Sequence of chain B:
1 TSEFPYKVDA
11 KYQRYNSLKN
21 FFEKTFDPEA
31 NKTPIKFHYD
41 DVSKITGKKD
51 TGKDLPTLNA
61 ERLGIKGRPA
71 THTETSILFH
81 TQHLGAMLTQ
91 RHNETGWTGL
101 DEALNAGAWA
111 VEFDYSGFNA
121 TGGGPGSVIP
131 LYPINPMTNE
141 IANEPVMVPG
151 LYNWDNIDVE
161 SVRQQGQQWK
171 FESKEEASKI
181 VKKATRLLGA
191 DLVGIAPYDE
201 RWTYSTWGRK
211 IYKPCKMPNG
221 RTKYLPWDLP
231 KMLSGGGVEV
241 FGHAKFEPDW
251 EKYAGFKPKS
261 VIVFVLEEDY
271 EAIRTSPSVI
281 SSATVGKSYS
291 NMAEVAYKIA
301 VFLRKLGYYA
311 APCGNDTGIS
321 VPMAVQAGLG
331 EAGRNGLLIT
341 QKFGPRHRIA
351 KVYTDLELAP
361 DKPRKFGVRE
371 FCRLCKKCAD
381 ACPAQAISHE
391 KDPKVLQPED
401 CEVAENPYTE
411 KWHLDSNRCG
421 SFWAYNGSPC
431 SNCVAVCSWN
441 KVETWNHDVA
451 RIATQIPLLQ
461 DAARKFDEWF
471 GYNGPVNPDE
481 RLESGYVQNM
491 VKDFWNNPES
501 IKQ

This data describes a binding interaction between two proteins.

Sequence of chain A:
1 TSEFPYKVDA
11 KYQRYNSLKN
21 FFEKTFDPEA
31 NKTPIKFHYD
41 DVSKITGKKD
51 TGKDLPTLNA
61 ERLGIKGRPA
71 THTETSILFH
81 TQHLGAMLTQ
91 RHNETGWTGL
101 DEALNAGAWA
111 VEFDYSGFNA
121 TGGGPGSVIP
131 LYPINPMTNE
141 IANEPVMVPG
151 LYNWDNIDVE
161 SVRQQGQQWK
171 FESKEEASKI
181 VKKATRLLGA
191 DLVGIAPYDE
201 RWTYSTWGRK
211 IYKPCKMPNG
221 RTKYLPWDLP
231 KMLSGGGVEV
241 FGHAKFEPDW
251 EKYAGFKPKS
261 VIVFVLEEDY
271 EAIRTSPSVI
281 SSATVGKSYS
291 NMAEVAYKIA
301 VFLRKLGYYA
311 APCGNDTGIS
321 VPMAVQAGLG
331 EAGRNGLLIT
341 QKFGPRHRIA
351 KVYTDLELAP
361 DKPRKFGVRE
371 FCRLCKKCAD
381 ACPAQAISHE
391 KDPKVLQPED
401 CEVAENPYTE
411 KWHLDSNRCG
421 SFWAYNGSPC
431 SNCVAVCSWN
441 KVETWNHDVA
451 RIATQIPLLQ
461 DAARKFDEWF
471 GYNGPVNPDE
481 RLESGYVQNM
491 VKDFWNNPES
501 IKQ

Contacts between the two chains:
Residue I180 in chain B contacts residue W495 in chain A (closest heavy-atom distance 3.5 Å).
Residue D155 in chain B interacts with residue I141 in chain A (closest heavy-atom distance 3.6 Å).
Residue A106 in chain B is in contact with residue V301 in chain A (closest heavy-atom distance 3.6 Å).
Residue Y115 in chain B is in contact with residue G150 in chain A (closest heavy-atom distance 2.8 Å).
Residue Y115 in chain B contacts residue L151 in chain A (closest heavy-atom distance 3.6 Å).
Residue W495 in chain B interacts with residue I180 in chain A (closest heavy-atom distance 3.5 Å).
Residue I141 in chain B contacts residue D155 in chain A (closest heavy-atom distance 3.6 Å).
Residue F246 in chain B contacts residue P136 in chain A (closest heavy-atom distance 3.4 Å).
Residue P149 in chain B is in contact with residue Y132 in chain A (closest heavy-atom distance 3.1 Å).
Residue N497 in chain B interacts with residue K183 in chain A (closest heavy-atom distance 2.8 Å).
Residue L187 in chain B is in contact with residue K287 in chain A (closest heavy-atom distance 3.2 Å).
Residue R221 in chain B is in contact with residue D155 in chain A (closest heavy-atom distance 2.6 Å).
Residue P133 in chain B contacts residue M147 in chain A (closest heavy-atom distance 3.3 Å).
Residue F302 in chain B contacts residue L104 in chain A (closest heavy-atom distance 3.4 Å).
Residue F246 in chain B interacts with residue M137 in chain A (closest heavy-atom distance 3.2 Å).
Residue P149 in chain B interacts with residue Y115 in chain A (closest heavy-atom distance 3.2 Å).
Residue L100 in chain B is in contact with residue I180 in chain A (closest heavy-atom distance 3.5 Å).
Residue S290 in chain B contacts residue K298 in chain A (closest heavy-atom distance 3.6 Å).
Residue D158 in chain B interacts with residue N219 in chain A (closest heavy-atom distance 3.4 Å).
Residue D155 in chain B interacts with residue R221 in chain A (closest heavy-atom distance 2.6 Å).
Residue V301 in chain B is in contact with residue A106 in chain A (closest heavy-atom distance 3.6 Å).
Residue K183 in chain B interacts with residue N497 in chain A (closest heavy-atom distance 2.9 Å).
Residue K298 in chain B contacts residue N291 in chain A (closest heavy-atom distance 3.3 Å).
Residue N139 in chain B contacts residue P125 in chain A (closest heavy-atom distance 2.4 Å).
Residue P136 in chain B is in contact with residue R209 in chain A (closest heavy-atom distance 2.8 Å).
Residue A110 in chain B interacts with residue Y297 in chain A (closest heavy-atom distance 3.5 Å).
Residue M147 in chain B is in contact with residue I134 in chain A (closest heavy-atom distance 3.0 Å).
Residue E294 in chain B is in contact with residue E294 in chain A (closest heavy-atom distance 2.9 Å).
Residue K305 in chain B is in contact with residue A106 in chain A (closest heavy-atom distance 3.6 Å).
Residue E271 in chain B contacts residue K183 in chain A (closest heavy-atom distance 3.3 Å).
Residue F494 in chain B contacts residue L187 in chain A (closest heavy-atom distance 3.5 Å).
Residue F494 in chain B is in contact with residue K183 in chain A (closest heavy-atom distance 2.5 Å).
Residue K183 in chain B is in contact with residue E271 in chain A (closest heavy-atom distance 3.2 Å).
Residue P125 in chain B is in contact with residue N139 in chain A (closest heavy-atom distance 2.6 Å).
Residue Y132 in chain B is in contact with residue P149 in chain A (closest heavy-atom distance 3.1 Å).
Residue I180 in chain B is in contact with residue L100 in chain A (closest heavy-atom distance 3.5 Å).
Residue L104 in chain B contacts residue F302 in chain A (closest heavy-atom distance 3.4 Å).
Residue N291 in chain B contacts residue K298 in chain A (closest heavy-atom distance 3.4 Å).
Residue N139 in chain B contacts residue R209 in chain A (closest heavy-atom distance 2.5 Å).
Residue Y297 in chain B is in contact with residue A110 in chain A (closest heavy-atom distance 3.5 Å).
Residue D114 in chain B is in contact with residue Y297 in chain A (closest heavy-atom distance 2.3 Å).
Residue I134 in chain B interacts with residue M147 in chain A (closest heavy-atom distance 3.0 Å).
Residue K298 in chain B is in contact with residue G107 in chain A (closest heavy-atom distance 3.2 Å).
Residue Y115 in chain B contacts residue P149 in chain A (closest heavy-atom distance 3.2 Å).
Residue G107 in chain B is in contact with residue K298 in chain A (closest heavy-atom distance 3.2 Å).
Residue P136 in chain B contacts residue F246 in chain A (closest heavy-atom distance 3.4 Å).
Residue M147 in chain B is in contact with residue P133 in chain A (closest heavy-atom distance 3.3 Å).
Residue M137 in chain B interacts with residue F246 in chain A (closest heavy-atom distance 3.1 Å).
Residue R209 in chain B is in contact with residue P136 in chain A (closest heavy-atom distance 2.9 Å).
Residue Y297 in chain B contacts residue D114 in chain A (closest heavy-atom distance 2.3 Å).
Residue G150 in chain B contacts residue Y115 in chain A (closest heavy-atom distance 2.8 Å).
Residue K287 in chain B interacts with residue L187 in chain A (closest heavy-atom distance 3.3 Å).
Residue K298 in chain B contacts residue S290 in chain A (closest heavy-atom distance 3.6 Å).
Residue F302 in chain B is in contact with residue A103 in chain A (closest heavy-atom distance 3.4 Å).
Residue L188 in chain B interacts with residue K287 in chain A (closest heavy-atom distance 3.6 Å).
Residue A103 in chain B contacts residue F302 in chain A (closest heavy-atom distance 3.4 Å).
Residue N219 in chain B contacts residue D158 in chain A (closest heavy-atom distance 3.4 Å).
Residue L187 in chain B interacts with residue F494 in chain A (closest heavy-atom distance 3.5 Å).
Residue K183 in chain B interacts with residue F494 in chain A (closest heavy-atom distance 2.5 Å).
Residue K287 in chain B is in contact with residue L188 in chain A (closest heavy-atom distance 3.6 Å).